Contacts between the two chains:
Residue M76 in protein 1 interacts with residue L11 in protein 2 (closest heavy-atom distance 4.2 Å).
Residue E81 in protein 1 interacts with residue R12 in protein 2 (closest heavy-atom distance 3.5 Å).
Residue V45 in protein 1 is in contact with residue A14 in protein 2 (closest heavy-atom distance 4.5 Å).
Residue N86 in protein 1 is in contact with residue E19 in protein 2 (closest heavy-atom distance 3.5 Å).
Residue C56 in protein 1 interacts with residue I7 in protein 2 (closest heavy-atom distance 3.6 Å).
Residue T92 in protein 1 contacts residue L11 in protein 2 (closest heavy-atom distance 3.4 Å).
Residue I84 in protein 1 contacts residue D16 in protein 2 (closest heavy-atom distance 4.7 Å).
Residue K78 in protein 1 contacts residue V4 in protein 2 (closest heavy-atom distance 4.0 Å).
Residue E79 in protein 1 interacts with residue A8 in protein 2 (closest heavy-atom distance 3.6 Å).
Residue V75 in protein 1 interacts with residue A8 in protein 2 (closest heavy-atom distance 3.5 Å).
Residue C56 in protein 1 interacts with residue Q6 in protein 2 (closest heavy-atom distance 3.7 Å).
Residue R89 in protein 1 is in contact with residue G15 in protein 2 (closest heavy-atom distance 3.7 Å).
Residue F96 in protein 1 contacts residue L11 in protein 2 (closest heavy-atom distance 3.8 Å).
Residue N59 in protein 1 interacts with residue R2 in protein 2 (closest heavy-atom distance 4.4 Å).
Residue V75 in protein 1 interacts with residue L11 in protein 2 (closest heavy-atom distance 3.6 Å).
Residue E48 in protein 1 contacts residue A14 in protein 2 (closest heavy-atom distance 4.5 Å).
Residue L71 in protein 1 interacts with residue V4 in protein 2 (closest heavy-atom distance 4.2 Å).
Residue F149 in protein 1 contacts residue G22 in protein 2 (closest heavy-atom distance 4.4 Å).
Residue V60 in protein 1 is in contact with residue I7 in protein 2 (closest heavy-atom distance 4.7 Å).
Residue Q74 in protein 1 contacts residue V4 in protein 2 (closest heavy-atom distance 3.5 Å).
Residue C56 in protein 1 contacts residue R3 in protein 2 (closest heavy-atom distance 4.1 Å).
Residue L53 in protein 1 interacts with residue G10 in protein 2 (closest heavy-atom distance 4.3 Å).
Residue R89 in protein 1 is in contact with residue D16 in protein 2 (closest heavy-atom distance 2.9 Å).
Residue G88 in protein 1 contacts residue G15 in protein 2 (closest heavy-atom distance 3.3 Å).
Residue L53 in protein 1 is in contact with residue Q6 in protein 2 (closest heavy-atom distance 4.0 Å).
Residue V45 in protein 1 contacts residue L18 in protein 2 (closest heavy-atom distance 3.7 Å).
Residue R89 in protein 1 is in contact with residue R12 in protein 2 (closest heavy-atom distance 3.3 Å).
Residue T92 in protein 1 interacts with residue A14 in protein 2 (closest heavy-atom distance 4.3 Å).
Residue W87 in protein 1 interacts with residue E19 in protein 2 (closest heavy-atom distance 3.2 Å).
Residue V75 in protein 1 is in contact with residue V4 in protein 2 (closest heavy-atom distance 3.9 Å).
Residue N86 in protein 1 interacts with residue D16 in protein 2 (closest heavy-atom distance 2.9 Å).
Residue L53 in protein 1 interacts with residue R13 in protein 2 (closest heavy-atom distance 5.0 Å).
Residue K148 in protein 1 contacts residue L18 in protein 2 (closest heavy-atom distance 4.4 Å).
Residue F149 in protein 1 interacts with residue L18 in protein 2 (closest heavy-atom distance 4.0 Å).
Residue V60 in protein 1 contacts residue R3 in protein 2 (closest heavy-atom distance 3.6 Å).
Residue L71 in protein 1 interacts with residue I7 in protein 2 (closest heavy-atom distance 4.8 Å).
Residue G88 in protein 1 interacts with residue E19 in protein 2 (closest heavy-atom distance 3.0 Å).
Residue L53 in protein 1 is in contact with residue L11 in protein 2 (closest heavy-atom distance 4.9 Å).
Residue K148 in protein 1 interacts with residue E19 in protein 2 (closest heavy-atom distance 2.9 Å).
Residue K148 in protein 1 is in contact with residue G22 in protein 2 (closest heavy-atom distance 2.7 Å).
Residue F96 in protein 1 interacts with residue I7 in protein 2 (closest heavy-atom distance 3.7 Å).
Residue E79 in protein 1 contacts residue L11 in protein 2 (closest heavy-atom distance 3.5 Å).
Residue G88 in protein 1 is in contact with residue L18 in protein 2 (closest heavy-atom distance 4.0 Å).
Residue E79 in protein 1 is in contact with residue R12 in protein 2 (closest heavy-atom distance 2.9 Å).
Residue V49 in protein 1 is in contact with residue L11 in protein 2 (closest heavy-atom distance 4.0 Å).
Residue D82 in protein 1 contacts residue R12 in protein 2 (closest heavy-atom distance 3.4 Å).
Residue V49 in protein 1 is in contact with residue A14 in protein 2 (closest heavy-atom distance 4.1 Å).
Residue K78 in protein 1 contacts residue R12 in protein 2 (closest heavy-atom distance 3.0 Å).
Residue V41 in protein 1 contacts residue L18 in protein 2 (closest heavy-atom distance 3.8 Å).
Residue V91 in protein 1 contacts residue L18 in protein 2 (closest heavy-atom distance 3.8 Å).
Residue K78 in protein 1 contacts residue A8 in protein 2 (closest heavy-atom distance 3.6 Å).
Residue N86 in protein 1 contacts residue G15 in protein 2 (closest heavy-atom distance 4.0 Å).
Residue F80 in protein 1 contacts residue R12 in protein 2 (closest heavy-atom distance 4.4 Å).
Residue T92 in protein 1 is in contact with residue G15 in protein 2 (closest heavy-atom distance 3.5 Å).
Residue L57 in protein 1 is in contact with residue I7 in protein 2 (closest heavy-atom distance 3.9 Å).
Residue L53 in protein 1 contacts residue I7 in protein 2 (closest heavy-atom distance 3.8 Å).
Residue V75 in protein 1 interacts with residue I7 in protein 2 (closest heavy-atom distance 3.9 Å).
Residue K78 in protein 1 interacts with residue V5 in protein 2 (closest heavy-atom distance 4.7 Å).
Residue N59 in protein 1 is in contact with residue R3 in protein 2 (closest heavy-atom distance 3.7 Å).
Residue V49 in protein 1 contacts residue G10 in protein 2 (closest heavy-atom distance 4.8 Å).

Sequence of protein 2:
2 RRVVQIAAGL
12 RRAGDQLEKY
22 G

The following describes two proteins that form a bound complex.

Sequence of protein 1:
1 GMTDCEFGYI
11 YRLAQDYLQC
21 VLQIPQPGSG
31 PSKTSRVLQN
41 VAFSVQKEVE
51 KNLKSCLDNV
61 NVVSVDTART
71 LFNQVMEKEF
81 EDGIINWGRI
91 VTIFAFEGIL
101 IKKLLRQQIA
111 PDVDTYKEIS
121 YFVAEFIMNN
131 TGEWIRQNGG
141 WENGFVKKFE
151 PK